Sequence of the first protein:
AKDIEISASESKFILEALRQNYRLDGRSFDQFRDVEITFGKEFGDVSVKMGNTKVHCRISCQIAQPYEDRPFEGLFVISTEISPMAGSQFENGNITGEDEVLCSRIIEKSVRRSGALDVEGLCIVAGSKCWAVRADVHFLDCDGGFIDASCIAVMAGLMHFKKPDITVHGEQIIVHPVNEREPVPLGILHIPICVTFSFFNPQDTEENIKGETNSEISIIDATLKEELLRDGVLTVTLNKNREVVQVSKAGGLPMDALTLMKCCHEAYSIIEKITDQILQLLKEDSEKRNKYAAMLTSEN

These two protein chains interact to form a complex.

Sequence of the second protein:
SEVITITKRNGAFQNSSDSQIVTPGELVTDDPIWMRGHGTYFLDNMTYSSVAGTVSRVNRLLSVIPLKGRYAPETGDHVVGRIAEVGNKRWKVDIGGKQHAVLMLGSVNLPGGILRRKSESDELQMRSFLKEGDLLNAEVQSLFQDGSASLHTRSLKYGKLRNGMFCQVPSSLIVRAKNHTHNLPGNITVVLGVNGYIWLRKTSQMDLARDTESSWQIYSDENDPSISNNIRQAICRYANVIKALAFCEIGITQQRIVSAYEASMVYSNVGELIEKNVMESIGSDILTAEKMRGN

Contacts between the two chains:
Residue K210 in the first protein contacts residue Y76 in the second protein (closest heavy-atom distance 3.4 Å).
Residue E206 in the first protein interacts with residue Y76 in the second protein (closest heavy-atom distance 3.7 Å).
Residue K210 in the first protein contacts residue E61 in the second protein (closest heavy-atom distance 4.3 Å).
Residue D204 in the first protein is in contact with residue L78 in the second protein (closest heavy-atom distance 4.7 Å).
Residue K210 in the first protein interacts with residue L78 in the second protein (closest heavy-atom distance 3.8 Å).
Residue K210 in the first protein interacts with residue Y83 in the second protein (closest heavy-atom distance 3.1 Å).
Residue E207 in the first protein contacts residue L78 in the second protein (closest heavy-atom distance 3.6 Å).
Residue E206 in the first protein is in contact with residue L78 in the second protein (closest heavy-atom distance 3.6 Å).
Residue I209 in the first protein interacts with residue Y76 in the second protein (closest heavy-atom distance 4.2 Å).
Residue E206 in the first protein interacts with residue F77 in the second protein (closest heavy-atom distance 3.5 Å).
Residue K210 in the first protein interacts with residue G60 in the second protein (closest heavy-atom distance 2.4 Å).
Residue G211 in the first protein contacts residue L78 in the second protein (closest heavy-atom distance 3.6 Å).